The following describes two proteins that form a bound complex.

Sequence of the second protein:
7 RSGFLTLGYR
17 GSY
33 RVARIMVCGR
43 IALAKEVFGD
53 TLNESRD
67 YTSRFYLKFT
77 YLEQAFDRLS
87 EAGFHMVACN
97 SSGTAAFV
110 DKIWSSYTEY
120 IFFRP

Sequence of the first protein:
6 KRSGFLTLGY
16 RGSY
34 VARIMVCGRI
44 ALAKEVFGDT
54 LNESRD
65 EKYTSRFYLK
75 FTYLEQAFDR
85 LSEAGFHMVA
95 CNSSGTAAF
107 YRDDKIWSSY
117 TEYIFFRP

Residue-level contacts at the interface:
Residue A101 in the first protein is in contact with residue M92 in the second protein (closest heavy-atom distance 4.4 Å).
Residue A101 in the first protein interacts with residue A94 in the second protein (closest heavy-atom distance 4.9 Å).
Residue S98 in the first protein is in contact with residue N96 in the second protein (closest heavy-atom distance 3.4 Å).
Residue V93 in the first protein contacts residue G99 in the second protein (closest heavy-atom distance 4.0 Å).
Residue N96 in the first protein is in contact with residue S97 in the second protein (closest heavy-atom distance 3.4 Å).
Residue V93 in the first protein interacts with residue T100 in the second protein (closest heavy-atom distance 3.5 Å).
Residue W113 in the first protein interacts with residue M92 in the second protein (closest heavy-atom distance 3.2 Å).
Residue F103 in the first protein contacts residue H91 in the second protein (closest heavy-atom distance 4.1 Å).
Residue A94 in the first protein contacts residue T100 in the second protein (closest heavy-atom distance 4.3 Å).
Residue A101 in the first protein interacts with residue V93 in the second protein (closest heavy-atom distance 2.8 Å).
Residue C95 in the first protein contacts residue S97 in the second protein (closest heavy-atom distance 4.0 Å).
Residue S97 in the first protein is in contact with residue N96 in the second protein (closest heavy-atom distance 3.3 Å).
Residue F103 in the first protein interacts with residue F122 in the second protein (closest heavy-atom distance 4.5 Å).
Residue M92 in the first protein contacts residue A101 in the second protein (closest heavy-atom distance 4.7 Å).
Residue S97 in the first protein is in contact with residue S98 in the second protein (closest heavy-atom distance 4.8 Å).
Residue C95 in the first protein interacts with residue G99 in the second protein (closest heavy-atom distance 2.8 Å).
Residue F103 in the first protein is in contact with residue V93 in the second protein (closest heavy-atom distance 4.5 Å).
Residue T100 in the first protein contacts residue A94 in the second protein (closest heavy-atom distance 4.3 Å).
Residue G99 in the first protein is in contact with residue N96 in the second protein (closest heavy-atom distance 4.9 Å).
Residue S98 in the first protein is in contact with residue C95 in the second protein (closest heavy-atom distance 3.2 Å).
Residue V93 in the first protein interacts with residue A101 in the second protein (closest heavy-atom distance 3.0 Å).
Residue G99 in the first protein interacts with residue V93 in the second protein (closest heavy-atom distance 4.5 Å).
Residue W113 in the first protein is in contact with residue C95 in the second protein (closest heavy-atom distance 4.6 Å).
Residue A94 in the first protein interacts with residue G99 in the second protein (closest heavy-atom distance 3.3 Å).
Residue N96 in the first protein contacts residue S98 in the second protein (closest heavy-atom distance 2.8 Å).
Residue S97 in the first protein is in contact with residue C95 in the second protein (closest heavy-atom distance 4.5 Å).
Residue M92 in the first protein contacts residue W113 in the second protein (closest heavy-atom distance 3.7 Å).
Residue C95 in the first protein is in contact with residue S98 in the second protein (closest heavy-atom distance 3.4 Å).
Residue G99 in the first protein interacts with residue C95 in the second protein (closest heavy-atom distance 2.9 Å).
Residue F103 in the first protein interacts with residue P124 in the second protein (closest heavy-atom distance 4.5 Å).
Residue A94 in the first protein is in contact with residue W113 in the second protein (closest heavy-atom distance 4.3 Å).
Residue N96 in the first protein is in contact with residue G99 in the second protein (closest heavy-atom distance 4.2 Å).
Residue V93 in the first protein contacts residue W113 in the second protein (closest heavy-atom distance 3.5 Å).
Residue W113 in the first protein is in contact with residue A94 in the second protein (closest heavy-atom distance 4.1 Å).
Residue C95 in the first protein contacts residue W113 in the second protein (closest heavy-atom distance 4.0 Å).
Residue W113 in the first protein is in contact with residue V93 in the second protein (closest heavy-atom distance 4.1 Å).
Residue G99 in the first protein interacts with residue A94 in the second protein (closest heavy-atom distance 3.4 Å).
Residue S97 in the first protein is in contact with residue S97 in the second protein (closest heavy-atom distance 2.5 Å).
Residue C95 in the first protein contacts residue T100 in the second protein (closest heavy-atom distance 5.0 Å).
Residue R108 in the first protein interacts with residue H91 in the second protein (closest heavy-atom distance 4.3 Å).
Residue T100 in the first protein is in contact with residue V93 in the second protein (closest heavy-atom distance 3.6 Å).
Residue S98 in the first protein interacts with residue S97 in the second protein (closest heavy-atom distance 4.7 Å).